Interface contacts:
Residue M287 in the first protein interacts with residue C8 in the second protein (closest heavy-atom distance 3.8 Å).
Residue I67 in the first protein contacts residue A6 in the second protein (closest heavy-atom distance 3.6 Å).
Residue Q34 in the first protein is in contact with residue S5 in the second protein (closest heavy-atom distance 4.0 Å).
Residue M173 in the first protein interacts with residue Y4 in the second protein (closest heavy-atom distance 3.6 Å).
Residue N38 in the first protein is in contact with residue V11 in the second protein (closest heavy-atom distance 4.1 Å).
Residue Q34 in the first protein is in contact with residue V3 in the second protein (closest heavy-atom distance 4.2 Å).
Residue Q34 in the first protein interacts with residue Y4 in the second protein (closest heavy-atom distance 2.6 Å).
Residue M64 in the first protein contacts residue L9 in the second protein (closest heavy-atom distance 3.6 Å).
Residue A68 in the first protein contacts residue A6 in the second protein (closest heavy-atom distance 4.1 Å).
Residue I213 in the first protein is in contact with residue Y4 in the second protein (closest heavy-atom distance 4.6 Å).
Residue L294 in the first protein contacts residue C8 in the second protein (closest heavy-atom distance 4.9 Å).
Residue I67 in the first protein is in contact with residue Y4 in the second protein (closest heavy-atom distance 4.9 Å).
Residue I150 in the first protein contacts residue V3 in the second protein (closest heavy-atom distance 3.6 Å).
Residue A71 in the first protein is in contact with residue S5 in the second protein (closest heavy-atom distance 4.8 Å).
Residue N157 in the first protein is in contact with residue Y4 in the second protein (closest heavy-atom distance 3.5 Å).
Residue M206 in the first protein is in contact with residue V3 in the second protein (closest heavy-atom distance 3.7 Å).
Residue N38 in the first protein interacts with residue L9 in the second protein (closest heavy-atom distance 3.5 Å).
Residue M287 in the first protein interacts with residue V7 in the second protein (closest heavy-atom distance 3.8 Å).
Residue N38 in the first protein is in contact with residue Y10 in the second protein (closest heavy-atom distance 3.3 Å).
Residue L294 in the first protein interacts with residue V7 in the second protein (closest heavy-atom distance 3.8 Å).
Residue M256 in the first protein is in contact with residue V7 in the second protein (closest heavy-atom distance 2.7 Å).
Residue S257 in the first protein interacts with residue L9 in the second protein (closest heavy-atom distance 5.0 Å).
Residue M31 in the first protein contacts residue S5 in the second protein (closest heavy-atom distance 4.8 Å).
Residue A172 in the first protein is in contact with residue Y4 in the second protein (closest heavy-atom distance 4.2 Å).
Residue M64 in the first protein is in contact with residue A6 in the second protein (closest heavy-atom distance 3.3 Å).
Residue I67 in the first protein interacts with residue V3 in the second protein (closest heavy-atom distance 3.1 Å).
Residue N38 in the first protein interacts with residue C8 in the second protein (closest heavy-atom distance 4.6 Å).
Residue Q253 in the first protein interacts with residue V7 in the second protein (closest heavy-atom distance 2.5 Å).
Residue A71 in the first protein contacts residue Y4 in the second protein (closest heavy-atom distance 3.6 Å).
Residue I290 in the first protein contacts residue V7 in the second protein (closest heavy-atom distance 4.6 Å).
Residue F63 in the first protein interacts with residue V3 in the second protein (closest heavy-atom distance 4.8 Å).
Residue I67 in the first protein contacts residue S5 in the second protein (closest heavy-atom distance 4.2 Å).
Residue F60 in the first protein contacts residue L9 in the second protein (closest heavy-atom distance 3.8 Å).
Residue Q253 in the first protein is in contact with residue A6 in the second protein (closest heavy-atom distance 3.3 Å).
Residue M64 in the first protein is in contact with residue Y10 in the second protein (closest heavy-atom distance 4.9 Å).
Residue N154 in the first protein is in contact with residue Y4 in the second protein (closest heavy-atom distance 3.2 Å).
Residue N153 in the first protein interacts with residue Y4 in the second protein (closest heavy-atom distance 3.1 Å).
Residue R284 in the first protein contacts residue V11 in the second protein (closest heavy-atom distance 3.7 Å).
Residue A71 in the first protein interacts with residue A6 in the second protein (closest heavy-atom distance 4.7 Å).
Residue N154 in the first protein interacts with residue V3 in the second protein (closest heavy-atom distance 3.3 Å).
Residue L39 in the first protein is in contact with residue V11 in the second protein (closest heavy-atom distance 4.6 Å).
Residue F60 in the first protein contacts residue Y10 in the second protein (closest heavy-atom distance 3.5 Å).
Residue A71 in the first protein interacts with residue V3 in the second protein (closest heavy-atom distance 4.5 Å).
Residue M206 in the first protein contacts residue Y4 in the second protein (closest heavy-atom distance 4.7 Å).
Residue T209 in the first protein contacts residue Y4 in the second protein (closest heavy-atom distance 3.6 Å).
Residue T35 in the first protein is in contact with residue C8 in the second protein (closest heavy-atom distance 5.0 Å).
Residue L294 in the first protein contacts residue S5 in the second protein (closest heavy-atom distance 4.3 Å).
Residue T280 in the first protein contacts residue Y10 in the second protein (closest heavy-atom distance 3.4 Å).

This data describes a binding interaction between two proteins.

Sequence of the first protein:
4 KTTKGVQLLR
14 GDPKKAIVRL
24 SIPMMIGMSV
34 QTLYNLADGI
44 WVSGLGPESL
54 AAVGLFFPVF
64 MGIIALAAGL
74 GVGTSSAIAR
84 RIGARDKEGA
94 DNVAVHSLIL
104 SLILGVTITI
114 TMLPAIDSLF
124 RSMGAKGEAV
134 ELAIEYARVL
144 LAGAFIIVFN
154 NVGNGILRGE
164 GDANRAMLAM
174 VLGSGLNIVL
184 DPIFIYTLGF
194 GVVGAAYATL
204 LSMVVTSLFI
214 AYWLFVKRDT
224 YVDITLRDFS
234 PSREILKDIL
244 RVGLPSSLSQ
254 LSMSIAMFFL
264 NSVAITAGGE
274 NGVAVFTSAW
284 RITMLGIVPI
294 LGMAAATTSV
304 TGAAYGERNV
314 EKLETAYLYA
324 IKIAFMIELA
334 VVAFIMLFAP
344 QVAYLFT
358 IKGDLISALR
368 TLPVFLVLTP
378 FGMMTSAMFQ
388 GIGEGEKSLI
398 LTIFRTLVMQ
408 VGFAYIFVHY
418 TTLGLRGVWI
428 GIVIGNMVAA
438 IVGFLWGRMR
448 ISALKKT

Sequence of the second protein:
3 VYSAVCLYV